The following describes two proteins that form a bound complex.

Residue-level contacts at the interface:
Residue Q85 in the second protein contacts residue L8 in the first protein (closest heavy-atom distance 4.1 Å).
Residue R81 in the second protein is in contact with residue L8 in the first protein (closest heavy-atom distance 3.8 Å).
Residue Y154 in the second protein contacts residue F4 in the first protein (closest heavy-atom distance 3.5 Å).
Residue L82 in the second protein is in contact with residue L5 in the first protein (closest heavy-atom distance 5.0 Å).
Residue Q150 in the second protein interacts with residue N2 in the first protein (closest heavy-atom distance 4.8 Å).
Residue T157 in the second protein contacts residue F4 in the first protein (closest heavy-atom distance 3.6 Å).
Residue G78 in the second protein is in contact with residue L5 in the first protein (closest heavy-atom distance 3.9 Å).
Residue Q75 in the second protein interacts with residue L5 in the first protein (closest heavy-atom distance 4.0 Å).
Residue Y154 in the second protein interacts with residue N2 in the first protein (closest heavy-atom distance 3.5 Å).
Residue Q75 in the second protein interacts with residue F4 in the first protein (closest heavy-atom distance 3.6 Å).
Residue L79 in the second protein is in contact with residue L5 in the first protein (closest heavy-atom distance 3.9 Å).
Residue Y154 in the second protein is in contact with residue S3 in the first protein (closest heavy-atom distance 3.4 Å).
Residue Y154 in the second protein is in contact with residue L5 in the first protein (closest heavy-atom distance 4.9 Å).
Residue L79 in the second protein interacts with residue F4 in the first protein (closest heavy-atom distance 4.8 Å).
Residue G78 in the second protein interacts with residue L8 in the first protein (closest heavy-atom distance 3.7 Å).
Residue R156 in the second protein interacts with residue F4 in the first protein (closest heavy-atom distance 3.7 Å).
Residue L82 in the second protein is in contact with residue L8 in the first protein (closest heavy-atom distance 3.9 Å).

Sequence of the first protein:
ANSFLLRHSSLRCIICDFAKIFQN

Sequence of the second protein:
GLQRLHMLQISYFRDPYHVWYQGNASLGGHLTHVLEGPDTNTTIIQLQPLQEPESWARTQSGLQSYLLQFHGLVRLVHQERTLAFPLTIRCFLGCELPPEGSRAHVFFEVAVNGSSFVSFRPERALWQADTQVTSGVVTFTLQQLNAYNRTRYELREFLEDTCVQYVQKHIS